This data describes a binding interaction between two proteins.

Interface contacts:
Residue S128 in protein 2 contacts residue W14 in protein 1 (closest heavy-atom distance 4.8 Å).
Residue V114 in protein 2 contacts residue T8 in protein 1 (closest heavy-atom distance 4.3 Å).
Residue V79 in protein 2 contacts residue A16 in protein 1 (closest heavy-atom distance 3.2 Å).
Residue Y126 in protein 2 contacts residue G15 in protein 1 (closest heavy-atom distance 4.0 Å).
Residue M129 in protein 2 interacts with residue V9 in protein 1 (closest heavy-atom distance 4.1 Å).
Residue M129 in protein 2 is in contact with residue W14 in protein 1 (closest heavy-atom distance 3.7 Å).
Residue V81 in protein 2 is in contact with residue G15 in protein 1 (closest heavy-atom distance 4.3 Å).
Residue L131 in protein 2 is in contact with residue T8 in protein 1 (closest heavy-atom distance 3.2 Å).
Residue Y130 in protein 2 interacts with residue T8 in protein 1 (closest heavy-atom distance 3.8 Å).
Residue F127 in protein 2 interacts with residue V11 in protein 1 (closest heavy-atom distance 4.9 Å).
Residue M129 in protein 2 is in contact with residue I10 in protein 1 (closest heavy-atom distance 3.4 Å).
Residue Y130 in protein 2 contacts residue V9 in protein 1 (closest heavy-atom distance 3.3 Å).
Residue D125 in protein 2 interacts with residue A16 in protein 1 (closest heavy-atom distance 2.8 Å).
Residue L106 in protein 2 is in contact with residue V11 in protein 1 (closest heavy-atom distance 3.7 Å).
Residue Y126 in protein 2 is in contact with residue P13 in protein 1 (closest heavy-atom distance 4.0 Å).
Residue S128 in protein 2 contacts residue V11 in protein 1 (closest heavy-atom distance 3.2 Å).
Residue F127 in protein 2 interacts with residue W14 in protein 1 (closest heavy-atom distance 2.9 Å).
Residue K117 in protein 2 interacts with residue I10 in protein 1 (closest heavy-atom distance 4.3 Å).
Residue S128 in protein 2 interacts with residue G12 in protein 1 (closest heavy-atom distance 3.5 Å).
Residue S128 in protein 2 is in contact with residue P13 in protein 1 (closest heavy-atom distance 3.2 Å).
Residue L131 in protein 2 interacts with residue V9 in protein 1 (closest heavy-atom distance 2.9 Å).
Residue L106 in protein 2 contacts residue W14 in protein 1 (closest heavy-atom distance 4.1 Å).
Residue D125 in protein 2 contacts residue W14 in protein 1 (closest heavy-atom distance 4.3 Å).
Residue L131 in protein 2 contacts residue I10 in protein 1 (closest heavy-atom distance 4.8 Å).
Residue D125 in protein 2 interacts with residue G15 in protein 1 (closest heavy-atom distance 3.4 Å).
Residue F127 in protein 2 contacts residue G12 in protein 1 (closest heavy-atom distance 4.3 Å).
Residue V79 in protein 2 contacts residue G15 in protein 1 (closest heavy-atom distance 3.7 Å).
Residue Y126 in protein 2 contacts residue A16 in protein 1 (closest heavy-atom distance 3.4 Å).
Residue Y130 in protein 2 interacts with residue I10 in protein 1 (closest heavy-atom distance 3.6 Å).
Residue M129 in protein 2 is in contact with residue V11 in protein 1 (closest heavy-atom distance 2.8 Å).
Residue T72 in protein 2 contacts residue G15 in protein 1 (closest heavy-atom distance 3.6 Å).
Residue S128 in protein 2 is in contact with residue I10 in protein 1 (closest heavy-atom distance 3.9 Å).
Residue T72 in protein 2 interacts with residue W14 in protein 1 (closest heavy-atom distance 4.2 Å).
Residue F127 in protein 2 contacts residue P13 in protein 1 (closest heavy-atom distance 3.0 Å).
Residue S132 in protein 2 interacts with residue T8 in protein 1 (closest heavy-atom distance 4.5 Å).
Residue L131 in protein 2 is in contact with residue V11 in protein 1 (closest heavy-atom distance 3.9 Å).
Residue V80 in protein 2 interacts with residue A16 in protein 1 (closest heavy-atom distance 4.9 Å).
Residue Y126 in protein 2 contacts residue K17 in protein 1 (closest heavy-atom distance 3.7 Å).
Residue V81 in protein 2 is in contact with residue W14 in protein 1 (closest heavy-atom distance 3.8 Å).
Residue A8 in protein 2 contacts residue T8 in protein 1 (closest heavy-atom distance 3.8 Å).
Residue Y126 in protein 2 contacts residue W14 in protein 1 (closest heavy-atom distance 3.0 Å).
Residue F104 in protein 2 interacts with residue W14 in protein 1 (closest heavy-atom distance 3.5 Å).

Sequence of protein 2:
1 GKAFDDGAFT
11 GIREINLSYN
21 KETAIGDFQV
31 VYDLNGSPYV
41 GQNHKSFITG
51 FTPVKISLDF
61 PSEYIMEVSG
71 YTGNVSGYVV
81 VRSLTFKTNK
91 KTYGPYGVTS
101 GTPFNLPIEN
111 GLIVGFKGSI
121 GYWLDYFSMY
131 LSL

Sequence of protein 1:
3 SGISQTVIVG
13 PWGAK